Sequence of the first protein:
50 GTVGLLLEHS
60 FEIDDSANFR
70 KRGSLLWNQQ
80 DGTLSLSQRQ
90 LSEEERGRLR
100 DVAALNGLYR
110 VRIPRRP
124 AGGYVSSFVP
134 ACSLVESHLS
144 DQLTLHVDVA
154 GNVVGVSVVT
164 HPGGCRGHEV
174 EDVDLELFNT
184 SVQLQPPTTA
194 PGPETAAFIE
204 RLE

Sequence of the second protein:
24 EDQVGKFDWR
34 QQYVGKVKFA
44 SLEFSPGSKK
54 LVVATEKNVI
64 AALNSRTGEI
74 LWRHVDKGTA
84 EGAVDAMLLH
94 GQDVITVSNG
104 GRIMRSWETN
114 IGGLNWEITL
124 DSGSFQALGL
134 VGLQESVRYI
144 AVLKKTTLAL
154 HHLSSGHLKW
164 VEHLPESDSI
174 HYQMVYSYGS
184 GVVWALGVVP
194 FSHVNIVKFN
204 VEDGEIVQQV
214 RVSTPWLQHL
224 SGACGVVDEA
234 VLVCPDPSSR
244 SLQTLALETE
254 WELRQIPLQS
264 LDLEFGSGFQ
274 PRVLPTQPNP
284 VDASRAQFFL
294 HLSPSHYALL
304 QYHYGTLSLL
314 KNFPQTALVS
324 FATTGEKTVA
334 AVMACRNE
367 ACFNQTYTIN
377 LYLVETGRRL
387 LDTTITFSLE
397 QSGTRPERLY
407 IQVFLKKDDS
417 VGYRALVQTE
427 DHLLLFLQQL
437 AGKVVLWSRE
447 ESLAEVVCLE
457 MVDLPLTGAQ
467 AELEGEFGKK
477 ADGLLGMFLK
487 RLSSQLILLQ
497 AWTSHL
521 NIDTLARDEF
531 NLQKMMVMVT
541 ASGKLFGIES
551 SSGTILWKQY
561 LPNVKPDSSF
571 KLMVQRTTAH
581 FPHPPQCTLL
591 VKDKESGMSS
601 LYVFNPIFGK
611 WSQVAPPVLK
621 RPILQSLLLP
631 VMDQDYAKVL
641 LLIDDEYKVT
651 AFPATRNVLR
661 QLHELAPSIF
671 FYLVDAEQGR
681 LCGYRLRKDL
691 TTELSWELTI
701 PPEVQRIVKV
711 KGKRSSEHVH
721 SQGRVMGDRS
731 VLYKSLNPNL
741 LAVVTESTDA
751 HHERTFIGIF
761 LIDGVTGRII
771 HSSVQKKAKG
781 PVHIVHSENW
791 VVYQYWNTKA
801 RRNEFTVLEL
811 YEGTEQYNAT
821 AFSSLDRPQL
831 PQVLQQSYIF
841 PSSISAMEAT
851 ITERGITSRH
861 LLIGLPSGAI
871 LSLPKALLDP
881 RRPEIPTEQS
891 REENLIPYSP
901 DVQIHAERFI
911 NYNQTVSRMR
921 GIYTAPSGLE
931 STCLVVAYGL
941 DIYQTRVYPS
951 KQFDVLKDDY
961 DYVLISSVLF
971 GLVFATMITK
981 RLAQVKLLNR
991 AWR

Contacts between the two chains:
Residue Q705 in the second protein interacts with residue D151 in the first protein (closest heavy-atom distance 3.3 Å).
Residue I769 in the second protein is in contact with residue S160 in the first protein (closest heavy-atom distance 3.8 Å).
Residue S772 in the second protein contacts residue P190 in the first protein (closest heavy-atom distance 3.4 Å).
Residue F756 in the second protein interacts with residue V152 in the first protein (closest heavy-atom distance 3.9 Å).
Residue R768 in the second protein is in contact with residue S160 in the first protein (closest heavy-atom distance 3.6 Å).
Residue P828 in the second protein contacts residue G166 in the first protein (closest heavy-atom distance 3.6 Å).
Residue Y898 in the second protein is in contact with residue E197 in the first protein (closest heavy-atom distance 3.3 Å).
Residue I769 in the second protein contacts residue H149 in the first protein (closest heavy-atom distance 3.5 Å).
Residue T699 in the second protein is in contact with residue V128 in the first protein (closest heavy-atom distance 3.5 Å).
Residue L698 in the second protein interacts with residue G158 in the first protein (closest heavy-atom distance 3.8 Å).
Residue T766 in the second protein contacts residue F131 in the first protein (closest heavy-atom distance 3.5 Å).
Residue V774 in the second protein interacts with residue T192 in the first protein (closest heavy-atom distance 3.5 Å).
Residue S695 in the second protein interacts with residue S129 in the first protein (closest heavy-atom distance 3.6 Å).
Residue T699 in the second protein contacts residue V156 in the first protein (closest heavy-atom distance 3.8 Å).
Residue P828 in the second protein interacts with residue H164 in the first protein (closest heavy-atom distance 3.8 Å).
Residue F760 in the second protein contacts residue D151 in the first protein (closest heavy-atom distance 4.0 Å).
Residue V774 in the second protein contacts residue A193 in the first protein (closest heavy-atom distance 3.0 Å).
Residue E697 in the second protein is in contact with residue S129 in the first protein (closest heavy-atom distance 3.2 Å).
Residue P828 in the second protein interacts with residue T163 in the first protein (closest heavy-atom distance 3.8 Å).
Residue E697 in the second protein interacts with residue V128 in the first protein (closest heavy-atom distance 3.4 Å).
Residue Q775 in the second protein is in contact with residue A193 in the first protein (closest heavy-atom distance 3.4 Å).
Residue S899 in the second protein interacts with residue F201 in the first protein (closest heavy-atom distance 3.1 Å).
Residue Y898 in the second protein is in contact with residue P196 in the first protein (closest heavy-atom distance 3.3 Å).
Residue P828 in the second protein contacts residue V162 in the first protein (closest heavy-atom distance 3.5 Å).
Residue P900 in the second protein interacts with residue F201 in the first protein (closest heavy-atom distance 3.5 Å).
Residue S837 in the second protein is in contact with residue P194 in the first protein (closest heavy-atom distance 2.8 Å).
Residue Q835 in the second protein interacts with residue A193 in the first protein (closest heavy-atom distance 4.0 Å).
Residue E693 in the second protein is in contact with residue D64 in the first protein (closest heavy-atom distance 2.9 Å).
Residue T699 in the second protein is in contact with residue R114 in the first protein (closest heavy-atom distance 3.2 Å).
Residue P701 in the second protein contacts residue D151 in the first protein (closest heavy-atom distance 3.1 Å).
Residue T699 in the second protein is in contact with residue V157 in the first protein (closest heavy-atom distance 3.3 Å).
Residue W696 in the second protein is in contact with residue S129 in the first protein (closest heavy-atom distance 3.9 Å).
Residue S773 in the second protein contacts residue T191 in the first protein (closest heavy-atom distance 3.2 Å).
Residue V765 in the second protein interacts with residue F131 in the first protein (closest heavy-atom distance 3.2 Å).
Residue E693 in the second protein is in contact with residue R109 in the first protein (closest heavy-atom distance 2.6 Å).
Residue R685 in the second protein contacts residue L107 in the first protein (closest heavy-atom distance 3.5 Å).
Residue L698 in the second protein interacts with residue V157 in the first protein (closest heavy-atom distance 3.8 Å).
Residue I839 in the second protein is in contact with residue P196 in the first protein (closest heavy-atom distance 3.7 Å).
Residue T766 in the second protein is in contact with residue S130 in the first protein (closest heavy-atom distance 3.2 Å).
Residue S773 in the second protein interacts with residue A193 in the first protein (closest heavy-atom distance 3.2 Å).
Residue L694 in the second protein is in contact with residue R109 in the first protein (closest heavy-atom distance 3.8 Å).
Residue I769 in the second protein interacts with residue V157 in the first protein (closest heavy-atom distance 3.8 Å).
Residue S837 in the second protein is in contact with residue G195 in the first protein (closest heavy-atom distance 3.7 Å).
Residue V774 in the second protein contacts residue T191 in the first protein (closest heavy-atom distance 3.1 Å).
Residue L825 in the second protein interacts with residue P133 in the first protein (closest heavy-atom distance 3.6 Å).
Residue E697 in the second protein is in contact with residue Y127 in the first protein (closest heavy-atom distance 3.1 Å).
Residue Y817 in the second protein is in contact with residue G166 in the first protein (closest heavy-atom distance 2.7 Å).
Residue P701 in the second protein is in contact with residue N155 in the first protein (closest heavy-atom distance 3.8 Å).
Residue S837 in the second protein contacts residue P196 in the first protein (closest heavy-atom distance 3.6 Å).
Residue S772 in the second protein is in contact with residue T191 in the first protein (closest heavy-atom distance 2.9 Å).
Residue E804 in the second protein is in contact with residue P196 in the first protein (closest heavy-atom distance 3.4 Å).
Residue Q835 in the second protein interacts with residue P194 in the first protein (closest heavy-atom distance 3.9 Å).
Residue V774 in the second protein is in contact with residue P190 in the first protein (closest heavy-atom distance 3.6 Å).
Residue R685 in the second protein contacts residue D64 in the first protein (closest heavy-atom distance 2.6 Å).
Residue S695 in the second protein interacts with residue F131 in the first protein (closest heavy-atom distance 3.1 Å).
Residue D826 in the second protein interacts with residue G167 in the first protein (closest heavy-atom distance 3.7 Å).
Residue L825 in the second protein interacts with residue F131 in the first protein (closest heavy-atom distance 3.5 Å).
Residue R802 in the second protein contacts residue T198 in the first protein (closest heavy-atom distance 3.9 Å).
Residue R768 in the second protein contacts residue V162 in the first protein (closest heavy-atom distance 3.6 Å).
Residue R687 in the second protein interacts with residue D63 in the first protein (closest heavy-atom distance 3.5 Å).

The following describes two proteins that form a bound complex.